These two protein chains interact to form a complex.

Contacts between the two chains:
Residue E343 in chain B interacts with residue W168 in chain A (closest heavy-atom distance 3.9 Å).
Residue E343 in chain B is in contact with residue H171 in chain A (closest heavy-atom distance 4.8 Å).
Residue E343 in chain B interacts with residue K175 in chain A (closest heavy-atom distance 4.3 Å).
Residue T429 in chain B is in contact with residue K175 in chain A (closest heavy-atom distance 4.3 Å).
Residue T429 in chain B interacts with residue H136 in chain A (closest heavy-atom distance 3.3 Å).
Residue A430 in chain B is in contact with residue L172 in chain A (closest heavy-atom distance 4.4 Å).
Residue D427 in chain B interacts with residue V134 in chain A (closest heavy-atom distance 3.5 Å).

Sequence of chain A:
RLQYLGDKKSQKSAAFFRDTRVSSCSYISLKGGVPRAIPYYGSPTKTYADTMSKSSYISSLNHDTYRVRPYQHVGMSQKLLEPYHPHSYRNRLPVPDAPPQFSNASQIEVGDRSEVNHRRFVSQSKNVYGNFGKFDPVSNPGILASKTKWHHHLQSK

Sequence of chain B:
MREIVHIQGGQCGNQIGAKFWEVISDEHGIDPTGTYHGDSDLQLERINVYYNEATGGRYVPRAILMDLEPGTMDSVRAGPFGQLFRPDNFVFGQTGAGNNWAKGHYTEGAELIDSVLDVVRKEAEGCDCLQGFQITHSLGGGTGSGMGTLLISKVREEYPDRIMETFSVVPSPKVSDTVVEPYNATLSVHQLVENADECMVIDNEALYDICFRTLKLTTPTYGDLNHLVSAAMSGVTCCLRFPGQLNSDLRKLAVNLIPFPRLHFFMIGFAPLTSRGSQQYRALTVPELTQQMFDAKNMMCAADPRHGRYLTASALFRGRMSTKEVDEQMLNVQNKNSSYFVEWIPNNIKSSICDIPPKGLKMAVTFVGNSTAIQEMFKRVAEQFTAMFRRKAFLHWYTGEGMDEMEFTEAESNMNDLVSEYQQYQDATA